Sequence of chain A:
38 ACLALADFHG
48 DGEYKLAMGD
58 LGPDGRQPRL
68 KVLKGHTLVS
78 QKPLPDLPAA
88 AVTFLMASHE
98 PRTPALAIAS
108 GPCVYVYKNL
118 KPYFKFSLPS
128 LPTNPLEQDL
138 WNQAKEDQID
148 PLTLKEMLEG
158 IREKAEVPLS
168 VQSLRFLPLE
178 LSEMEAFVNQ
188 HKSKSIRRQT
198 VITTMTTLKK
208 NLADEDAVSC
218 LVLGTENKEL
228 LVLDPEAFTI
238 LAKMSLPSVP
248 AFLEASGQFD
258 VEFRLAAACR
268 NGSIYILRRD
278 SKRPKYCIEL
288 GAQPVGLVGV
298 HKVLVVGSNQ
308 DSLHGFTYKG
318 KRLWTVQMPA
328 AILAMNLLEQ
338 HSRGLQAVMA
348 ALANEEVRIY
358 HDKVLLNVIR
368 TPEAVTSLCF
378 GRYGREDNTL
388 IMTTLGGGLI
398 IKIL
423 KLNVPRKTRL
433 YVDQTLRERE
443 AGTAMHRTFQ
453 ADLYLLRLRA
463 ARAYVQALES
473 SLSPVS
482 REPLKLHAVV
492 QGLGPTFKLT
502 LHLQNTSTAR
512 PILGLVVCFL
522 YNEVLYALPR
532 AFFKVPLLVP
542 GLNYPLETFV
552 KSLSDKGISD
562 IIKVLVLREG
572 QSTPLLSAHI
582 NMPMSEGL

Contacts between the two chains:
Residue D2 in chain B interacts with residue Y380 in chain A (closest heavy-atom distance 2.4 Å).
Residue N273 in chain B interacts with residue V76 in chain A (closest heavy-atom distance 3.7 Å).
Residue D272 in chain B interacts with residue T74 in chain A (closest heavy-atom distance 3.2 Å).
Residue D272 in chain B interacts with residue V76 in chain A (closest heavy-atom distance 3.0 Å).
Residue D2 in chain B is in contact with residue H73 in chain A (closest heavy-atom distance 3.0 Å).

The following describes two proteins that form a bound complex.

Sequence of chain B:
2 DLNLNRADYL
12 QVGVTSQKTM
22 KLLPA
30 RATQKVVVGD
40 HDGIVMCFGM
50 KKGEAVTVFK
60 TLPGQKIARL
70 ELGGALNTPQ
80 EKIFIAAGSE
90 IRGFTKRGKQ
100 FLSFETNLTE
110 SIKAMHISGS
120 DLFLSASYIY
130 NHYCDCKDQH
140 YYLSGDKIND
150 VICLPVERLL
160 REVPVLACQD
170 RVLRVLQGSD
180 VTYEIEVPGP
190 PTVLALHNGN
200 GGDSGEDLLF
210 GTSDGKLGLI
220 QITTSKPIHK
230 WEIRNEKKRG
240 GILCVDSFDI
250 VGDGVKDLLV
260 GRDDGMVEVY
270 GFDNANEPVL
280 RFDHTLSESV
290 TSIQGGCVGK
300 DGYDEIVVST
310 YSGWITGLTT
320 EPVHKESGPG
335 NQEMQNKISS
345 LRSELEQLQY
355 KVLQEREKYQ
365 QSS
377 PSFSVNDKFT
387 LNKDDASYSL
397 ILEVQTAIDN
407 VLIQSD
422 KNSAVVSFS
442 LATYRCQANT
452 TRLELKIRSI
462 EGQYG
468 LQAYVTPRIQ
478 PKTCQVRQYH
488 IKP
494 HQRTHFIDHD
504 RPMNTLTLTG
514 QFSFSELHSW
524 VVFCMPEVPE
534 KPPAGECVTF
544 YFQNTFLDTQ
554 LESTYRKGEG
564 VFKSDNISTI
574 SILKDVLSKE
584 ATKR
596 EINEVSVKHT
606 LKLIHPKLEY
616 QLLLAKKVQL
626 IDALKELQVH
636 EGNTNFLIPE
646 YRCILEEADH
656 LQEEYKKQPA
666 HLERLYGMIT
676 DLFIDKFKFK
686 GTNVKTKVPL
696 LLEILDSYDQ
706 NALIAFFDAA